Sequence of chain B:
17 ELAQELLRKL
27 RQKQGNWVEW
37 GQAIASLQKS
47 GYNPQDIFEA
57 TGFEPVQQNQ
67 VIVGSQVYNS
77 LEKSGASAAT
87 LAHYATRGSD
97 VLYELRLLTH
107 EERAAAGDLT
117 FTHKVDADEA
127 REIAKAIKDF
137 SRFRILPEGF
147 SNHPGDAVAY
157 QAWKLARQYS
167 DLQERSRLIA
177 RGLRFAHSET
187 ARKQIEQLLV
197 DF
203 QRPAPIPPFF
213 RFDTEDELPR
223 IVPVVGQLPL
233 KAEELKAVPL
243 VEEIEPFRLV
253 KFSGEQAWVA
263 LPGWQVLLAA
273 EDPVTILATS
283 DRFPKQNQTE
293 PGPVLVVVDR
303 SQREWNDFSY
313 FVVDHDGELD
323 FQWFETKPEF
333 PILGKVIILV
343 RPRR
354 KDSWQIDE

Residue-level contacts at the interface:
Residue N452 in chain A is in contact with residue T105 in chain B (closest heavy-atom distance 3.7 Å).
Residue D373 in chain A interacts with residue L161 in chain B (closest heavy-atom distance 3.5 Å).
Residue E486 in chain A contacts residue R140 in chain B (closest heavy-atom distance 3.3 Å).
Residue E449 in chain A contacts residue H106 in chain B (closest heavy-atom distance 3.6 Å).
Residue V64 in chain A is in contact with residue W357 in chain B (closest heavy-atom distance 3.6 Å).
Residue R447 in chain A contacts residue L103 in chain B (closest heavy-atom distance 3.9 Å).
Residue R355 in chain A interacts with residue R138 in chain B (closest heavy-atom distance 3.2 Å).
Residue R447 in chain A interacts with residue R102 in chain B (closest heavy-atom distance 3.5 Å).
Residue E449 in chain A contacts residue S76 in chain B (closest heavy-atom distance 3.6 Å).
Residue F143 in chain A is in contact with residue W357 in chain B (closest heavy-atom distance 3.4 Å).
Residue G108 in chain A interacts with residue R213 in chain B (closest heavy-atom distance 3.0 Å).
Residue P62 in chain A interacts with residue K354 in chain B (closest heavy-atom distance 3.9 Å).
Residue A69 in chain A contacts residue W357 in chain B (closest heavy-atom distance 4.0 Å).
Residue E367 in chain A contacts residue R127 in chain B (closest heavy-atom distance 3.4 Å).
Residue D412 in chain A is in contact with residue Y99 in chain B (closest heavy-atom distance 3.6 Å).
Residue E484 in chain A interacts with residue R140 in chain B (closest heavy-atom distance 3.2 Å).
Residue A145 in chain A interacts with residue S356 in chain B (closest heavy-atom distance 3.7 Å).
Residue E371 in chain A interacts with residue Y165 in chain B (closest heavy-atom distance 3.8 Å).
Residue D363 in chain A is in contact with residue K131 in chain B (closest heavy-atom distance 2.8 Å).
Residue R447 in chain A interacts with residue R109 in chain B (closest heavy-atom distance 2.8 Å).
Residue E371 in chain A is in contact with residue L174 in chain B (closest heavy-atom distance 3.5 Å).
Residue Q372 in chain A interacts with residue Y165 in chain B (closest heavy-atom distance 3.3 Å).
Residue Q372 in chain A is in contact with residue Q164 in chain B (closest heavy-atom distance 2.8 Å).
Residue K144 in chain A contacts residue S356 in chain B (closest heavy-atom distance 3.8 Å).
Residue E68 in chain A contacts residue W357 in chain B (closest heavy-atom distance 3.6 Å).
Residue E109 in chain A interacts with residue R213 in chain B (closest heavy-atom distance 2.6 Å).
Residue G182 in chain A is in contact with residue N65 in chain B (closest heavy-atom distance 3.3 Å).
Residue E449 in chain A contacts residue Q72 in chain B (closest heavy-atom distance 3.3 Å).
Residue G142 in chain A is in contact with residue I359 in chain B (closest heavy-atom distance 3.5 Å).
Residue A72 in chain A is in contact with residue W357 in chain B (closest heavy-atom distance 3.3 Å).
Residue G182 in chain A is in contact with residue Y99 in chain B (closest heavy-atom distance 3.5 Å).
Residue D412 in chain A is in contact with residue R102 in chain B (closest heavy-atom distance 3.0 Å).
Residue G142 in chain A interacts with residue D360 in chain B (closest heavy-atom distance 3.2 Å).
Residue K374 in chain A interacts with residue Q164 in chain B (closest heavy-atom distance 2.9 Å).
Residue D373 in chain A is in contact with residue K160 in chain B (closest heavy-atom distance 3.6 Å).
Residue F485 in chain A interacts with residue R138 in chain B (closest heavy-atom distance 3.2 Å).
Residue E408 in chain A interacts with residue R138 in chain B (closest heavy-atom distance 3.6 Å).
Residue G450 in chain A contacts residue H106 in chain B (closest heavy-atom distance 2.8 Å).
Residue A487 in chain A contacts residue F139 in chain B (closest heavy-atom distance 3.8 Å).
Residue N139 in chain A is in contact with residue I359 in chain B (closest heavy-atom distance 3.5 Å).
Residue Q445 in chain A is in contact with residue Q72 in chain B (closest heavy-atom distance 3.6 Å).
Residue N448 in chain A interacts with residue R109 in chain B (closest heavy-atom distance 3.0 Å).
Residue E408 in chain A is in contact with residue K134 in chain B (closest heavy-atom distance 2.7 Å).
Residue E449 in chain A contacts residue R109 in chain B (closest heavy-atom distance 3.5 Å).
Residue R376 in chain A is in contact with residue K131 in chain B (closest heavy-atom distance 3.7 Å).
Residue E486 in chain A is in contact with residue F139 in chain B (closest heavy-atom distance 3.4 Å).
Residue Q372 in chain A contacts residue L161 in chain B (closest heavy-atom distance 3.5 Å).
Residue G142 in chain A interacts with residue Q358 in chain B (closest heavy-atom distance 3.7 Å).
Residue G63 in chain A contacts residue K354 in chain B (closest heavy-atom distance 3.8 Å).
Residue S375 in chain A contacts residue K160 in chain B (closest heavy-atom distance 3.3 Å).
Residue D373 in chain A interacts with residue Q164 in chain B (closest heavy-atom distance 3.5 Å).
Residue N448 in chain A contacts residue V69 in chain B (closest heavy-atom distance 3.2 Å).
Residue G450 in chain A contacts residue T105 in chain B (closest heavy-atom distance 3.5 Å).
Residue G450 in chain A is in contact with residue R109 in chain B (closest heavy-atom distance 3.7 Å).
Residue A145 in chain A is in contact with residue W357 in chain B (closest heavy-atom distance 3.4 Å).
Residue E486 in chain A is in contact with residue R138 in chain B (closest heavy-atom distance 3.1 Å).
Residue N448 in chain A interacts with residue Q72 in chain B (closest heavy-atom distance 3.4 Å).
Residue E76 in chain A contacts residue I359 in chain B (closest heavy-atom distance 3.6 Å).
Residue M488 in chain A interacts with residue F139 in chain B (closest heavy-atom distance 3.6 Å).
Residue Y181 in chain A is in contact with residue V62 in chain B (closest heavy-atom distance 3.7 Å).

Sequence of chain A:
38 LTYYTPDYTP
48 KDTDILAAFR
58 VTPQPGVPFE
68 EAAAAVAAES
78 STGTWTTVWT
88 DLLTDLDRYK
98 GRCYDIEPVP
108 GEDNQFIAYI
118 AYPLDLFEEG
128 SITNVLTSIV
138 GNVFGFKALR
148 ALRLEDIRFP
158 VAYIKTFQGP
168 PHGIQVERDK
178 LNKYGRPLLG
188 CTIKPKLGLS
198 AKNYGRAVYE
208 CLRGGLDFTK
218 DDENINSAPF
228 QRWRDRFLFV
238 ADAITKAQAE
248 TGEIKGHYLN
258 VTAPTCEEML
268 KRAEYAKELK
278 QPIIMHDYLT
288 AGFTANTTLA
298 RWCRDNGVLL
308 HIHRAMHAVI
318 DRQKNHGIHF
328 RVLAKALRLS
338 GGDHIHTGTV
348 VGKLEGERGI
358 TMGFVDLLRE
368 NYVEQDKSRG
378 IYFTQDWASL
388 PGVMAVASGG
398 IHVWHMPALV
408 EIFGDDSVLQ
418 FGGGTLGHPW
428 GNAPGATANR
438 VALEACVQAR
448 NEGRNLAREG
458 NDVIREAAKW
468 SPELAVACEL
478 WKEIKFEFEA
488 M

These two protein chains interact to form a complex.